Contacts between the two chains:
Residue H701 in protein 2 contacts residue T263 in protein 1 (closest heavy-atom distance 3.5 Å).
Residue H704 in protein 2 interacts with residue P262 in protein 1 (closest heavy-atom distance 2.9 Å).
Residue Y719 in protein 2 interacts with residue M249 in protein 1 (closest heavy-atom distance 3.5 Å).
Residue E709 in protein 2 is in contact with residue P353 in protein 1 (closest heavy-atom distance 3.2 Å).
Residue F877 in protein 2 interacts with residue R341 in protein 1 (closest heavy-atom distance 3.1 Å).
Residue K681 in protein 2 is in contact with residue L165 in protein 1 (closest heavy-atom distance 3.4 Å).
Residue N882 in protein 2 interacts with residue A354 in protein 1 (closest heavy-atom distance 3.8 Å).
Residue Y885 in protein 2 interacts with residue R341 in protein 1 (closest heavy-atom distance 3.7 Å).
Residue H704 in protein 2 contacts residue P264 in protein 1 (closest heavy-atom distance 3.8 Å).
Residue K681 in protein 2 contacts residue K163 in protein 1 (closest heavy-atom distance 3.8 Å).
Residue I705 in protein 2 contacts residue W351 in protein 1 (closest heavy-atom distance 3.6 Å).
Residue K688 in protein 2 interacts with residue Q197 in protein 1 (closest heavy-atom distance 3.3 Å).
Residue F881 in protein 2 interacts with residue R341 in protein 1 (closest heavy-atom distance 3.8 Å).
Residue G570 in protein 2 interacts with residue G247 in protein 1 (closest heavy-atom distance 3.3 Å).
Residue T677 in protein 2 interacts with residue I254 in protein 1 (closest heavy-atom distance 3.7 Å).
Residue L567 in protein 2 contacts residue Y248 in protein 1 (closest heavy-atom distance 3.5 Å).
Residue Q716 in protein 2 contacts residue S355 in protein 1 (closest heavy-atom distance 3.9 Å).
Residue K691 in protein 2 interacts with residue Q197 in protein 1 (closest heavy-atom distance 3.4 Å).
Residue Y720 in protein 2 is in contact with residue H334 in protein 1 (closest heavy-atom distance 3.8 Å).
Residue D571 in protein 2 contacts residue P246 in protein 1 (closest heavy-atom distance 3.7 Å).
Residue W680 in protein 2 interacts with residue I261 in protein 1 (closest heavy-atom distance 3.3 Å).
Residue H715 in protein 2 contacts residue Q357 in protein 1 (closest heavy-atom distance 3.7 Å).
Residue W680 in protein 2 is in contact with residue A258 in protein 1 (closest heavy-atom distance 3.4 Å).
Residue F877 in protein 2 interacts with residue Q338 in protein 1 (closest heavy-atom distance 3.1 Å).
Residue Q610 in protein 2 contacts residue T42 in protein 1 (closest heavy-atom distance 3.1 Å).
Residue E883 in protein 2 is in contact with residue P353 in protein 1 (closest heavy-atom distance 3.5 Å).
Residue H715 in protein 2 interacts with residue S259 in protein 1 (closest heavy-atom distance 3.1 Å).
Residue E727 in protein 2 contacts residue P330 in protein 1 (closest heavy-atom distance 3.3 Å).
Residue G568 in protein 2 contacts residue Y248 in protein 1 (closest heavy-atom distance 4.0 Å).
Residue H575 in protein 2 interacts with residue R3 in protein 1 (closest heavy-atom distance 3.5 Å).
Residue F723 in protein 2 contacts residue L360 in protein 1 (closest heavy-atom distance 3.6 Å).
Residue G570 in protein 2 interacts with residue Y248 in protein 1 (closest heavy-atom distance 3.6 Å).
Residue K670 in protein 2 is in contact with residue Y248 in protein 1 (closest heavy-atom distance 3.5 Å).
Residue K670 in protein 2 is in contact with residue M249 in protein 1 (closest heavy-atom distance 3.7 Å).
Residue Y719 in protein 2 interacts with residue Q357 in protein 1 (closest heavy-atom distance 3.9 Å).
Residue C685 in protein 2 is in contact with residue P162 in protein 1 (closest heavy-atom distance 3.8 Å).
Residue K688 in protein 2 contacts residue N158 in protein 1 (closest heavy-atom distance 3.6 Å).
Residue L666 in protein 2 interacts with residue Y248 in protein 1 (closest heavy-atom distance 4.0 Å).
Residue H704 in protein 2 is in contact with residue T263 in protein 1 (closest heavy-atom distance 3.4 Å).
Residue D571 in protein 2 interacts with residue R47 in protein 1 (closest heavy-atom distance 3.7 Å).
Residue E724 in protein 2 interacts with residue H334 in protein 1 (closest heavy-atom distance 3.8 Å).
Residue Y885 in protein 2 is in contact with residue A354 in protein 1 (closest heavy-atom distance 3.1 Å).
Residue K681 in protein 2 contacts residue K164 in protein 1 (closest heavy-atom distance 3.0 Å).
Residue H712 in protein 2 contacts residue S259 in protein 1 (closest heavy-atom distance 3.6 Å).
Residue Q569 in protein 2 interacts with residue R362 in protein 1 (closest heavy-atom distance 3.7 Å).
Residue I705 in protein 2 contacts residue Y435 in protein 1 (closest heavy-atom distance 3.5 Å).
Residue D578 in protein 2 interacts with residue R3 in protein 1 (closest heavy-atom distance 2.6 Å).
Residue R574 in protein 2 is in contact with residue D252 in protein 1 (closest heavy-atom distance 3.3 Å).
Residue F881 in protein 2 is in contact with residue L337 in protein 1 (closest heavy-atom distance 3.3 Å).
Residue Q610 in protein 2 interacts with residue D46 in protein 1 (closest heavy-atom distance 3.9 Å).
Residue H575 in protein 2 interacts with residue P2 in protein 1 (closest heavy-atom distance 4.0 Å).
Residue S708 in protein 2 contacts residue P262 in protein 1 (closest heavy-atom distance 2.9 Å).
Residue E727 in protein 2 interacts with residue T331 in protein 1 (closest heavy-atom distance 3.3 Å).
Residue Q569 in protein 2 contacts residue D46 in protein 1 (closest heavy-atom distance 3.4 Å).
Residue Y719 in protein 2 contacts residue N250 in protein 1 (closest heavy-atom distance 3.0 Å).
Residue D571 in protein 2 is in contact with residue N251 in protein 1 (closest heavy-atom distance 3.0 Å).
Residue Y885 in protein 2 interacts with residue F348 in protein 1 (closest heavy-atom distance 3.9 Å).
Residue M684 in protein 2 contacts residue D200 in protein 1 (closest heavy-atom distance 3.3 Å).
Residue H575 in protein 2 contacts residue R47 in protein 1 (closest heavy-atom distance 3.4 Å).
Residue Q716 in protein 2 interacts with residue A354 in protein 1 (closest heavy-atom distance 3.4 Å).

These two protein chains interact to form a complex.

Sequence of protein 2:
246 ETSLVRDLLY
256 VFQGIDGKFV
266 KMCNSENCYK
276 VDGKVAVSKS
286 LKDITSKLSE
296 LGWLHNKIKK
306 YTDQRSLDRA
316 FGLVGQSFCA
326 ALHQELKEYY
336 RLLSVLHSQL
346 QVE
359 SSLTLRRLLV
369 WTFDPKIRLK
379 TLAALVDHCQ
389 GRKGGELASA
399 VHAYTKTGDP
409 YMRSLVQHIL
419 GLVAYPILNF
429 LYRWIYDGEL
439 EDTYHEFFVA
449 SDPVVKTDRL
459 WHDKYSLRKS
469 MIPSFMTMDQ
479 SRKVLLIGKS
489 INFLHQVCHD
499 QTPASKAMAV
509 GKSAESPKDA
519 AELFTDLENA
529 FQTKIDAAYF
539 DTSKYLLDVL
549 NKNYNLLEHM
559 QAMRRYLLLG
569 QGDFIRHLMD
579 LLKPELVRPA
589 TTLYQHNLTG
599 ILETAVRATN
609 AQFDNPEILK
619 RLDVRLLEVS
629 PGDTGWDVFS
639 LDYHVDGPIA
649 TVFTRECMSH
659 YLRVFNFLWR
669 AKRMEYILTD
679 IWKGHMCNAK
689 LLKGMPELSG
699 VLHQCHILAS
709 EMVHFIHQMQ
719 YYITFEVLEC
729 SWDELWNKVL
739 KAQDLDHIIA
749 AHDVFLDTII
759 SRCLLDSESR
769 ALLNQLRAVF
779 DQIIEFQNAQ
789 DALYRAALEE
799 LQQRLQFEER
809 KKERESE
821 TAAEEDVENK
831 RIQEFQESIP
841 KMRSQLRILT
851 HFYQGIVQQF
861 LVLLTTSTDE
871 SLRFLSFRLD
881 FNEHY

Sequence of protein 1:
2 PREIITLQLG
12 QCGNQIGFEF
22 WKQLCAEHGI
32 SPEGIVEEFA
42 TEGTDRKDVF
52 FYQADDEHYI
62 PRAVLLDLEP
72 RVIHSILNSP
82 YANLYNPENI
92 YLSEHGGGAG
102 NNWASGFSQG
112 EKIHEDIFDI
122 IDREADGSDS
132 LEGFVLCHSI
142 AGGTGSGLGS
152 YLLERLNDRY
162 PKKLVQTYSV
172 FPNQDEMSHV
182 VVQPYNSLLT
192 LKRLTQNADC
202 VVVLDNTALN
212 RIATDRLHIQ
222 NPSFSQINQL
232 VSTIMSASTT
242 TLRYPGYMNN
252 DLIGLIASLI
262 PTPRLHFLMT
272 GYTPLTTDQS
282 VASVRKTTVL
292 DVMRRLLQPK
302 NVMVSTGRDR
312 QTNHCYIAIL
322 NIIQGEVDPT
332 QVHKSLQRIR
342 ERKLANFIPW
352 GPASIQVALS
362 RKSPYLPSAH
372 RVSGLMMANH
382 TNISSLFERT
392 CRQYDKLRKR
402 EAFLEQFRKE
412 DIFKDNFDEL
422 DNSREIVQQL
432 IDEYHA